Sequence of chain B:
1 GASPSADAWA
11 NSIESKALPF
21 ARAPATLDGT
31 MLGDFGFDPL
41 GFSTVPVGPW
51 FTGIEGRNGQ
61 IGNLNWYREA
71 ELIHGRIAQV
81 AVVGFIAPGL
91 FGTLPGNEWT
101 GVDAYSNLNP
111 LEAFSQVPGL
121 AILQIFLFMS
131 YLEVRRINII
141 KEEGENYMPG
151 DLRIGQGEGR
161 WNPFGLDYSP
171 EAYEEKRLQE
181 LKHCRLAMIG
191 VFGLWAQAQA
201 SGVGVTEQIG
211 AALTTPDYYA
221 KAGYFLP

Interface contacts:
Residue N183 in chain A contacts residue P216 in chain B (closest heavy-atom distance 3.6 Å).
Residue N183 in chain A interacts with residue A212 in chain B (closest heavy-atom distance 3.5 Å).
Residue Y190 in chain A interacts with residue Y219 in chain B (closest heavy-atom distance 5.0 Å).
Residue P184 in chain A contacts residue A212 in chain B (closest heavy-atom distance 3.4 Å).
Residue V186 in chain A is in contact with residue Y219 in chain B (closest heavy-atom distance 3.6 Å).
Residue I185 in chain A interacts with residue T214 in chain B (closest heavy-atom distance 3.9 Å).
Residue I185 in chain A interacts with residue L213 in chain B (closest heavy-atom distance 3.7 Å).
Residue I185 in chain A contacts residue T215 in chain B (closest heavy-atom distance 4.2 Å).
Residue N183 in chain A is in contact with residue T215 in chain B (closest heavy-atom distance 4.3 Å).
Residue N183 in chain A is in contact with residue A211 in chain B (closest heavy-atom distance 4.0 Å).
Residue N183 in chain A is in contact with residue T214 in chain B (closest heavy-atom distance 3.3 Å).
Residue V186 in chain A contacts residue P216 in chain B (closest heavy-atom distance 3.8 Å).
Residue R193 in chain A is in contact with residue Y219 in chain B (closest heavy-atom distance 3.3 Å).
Residue I185 in chain A interacts with residue Y219 in chain B (closest heavy-atom distance 4.6 Å).
Residue P184 in chain A is in contact with residue L213 in chain B (closest heavy-atom distance 4.6 Å).
Residue I185 in chain A contacts residue A212 in chain B (closest heavy-atom distance 3.8 Å).

These two protein chains interact to form a complex.

Sequence of chain A:
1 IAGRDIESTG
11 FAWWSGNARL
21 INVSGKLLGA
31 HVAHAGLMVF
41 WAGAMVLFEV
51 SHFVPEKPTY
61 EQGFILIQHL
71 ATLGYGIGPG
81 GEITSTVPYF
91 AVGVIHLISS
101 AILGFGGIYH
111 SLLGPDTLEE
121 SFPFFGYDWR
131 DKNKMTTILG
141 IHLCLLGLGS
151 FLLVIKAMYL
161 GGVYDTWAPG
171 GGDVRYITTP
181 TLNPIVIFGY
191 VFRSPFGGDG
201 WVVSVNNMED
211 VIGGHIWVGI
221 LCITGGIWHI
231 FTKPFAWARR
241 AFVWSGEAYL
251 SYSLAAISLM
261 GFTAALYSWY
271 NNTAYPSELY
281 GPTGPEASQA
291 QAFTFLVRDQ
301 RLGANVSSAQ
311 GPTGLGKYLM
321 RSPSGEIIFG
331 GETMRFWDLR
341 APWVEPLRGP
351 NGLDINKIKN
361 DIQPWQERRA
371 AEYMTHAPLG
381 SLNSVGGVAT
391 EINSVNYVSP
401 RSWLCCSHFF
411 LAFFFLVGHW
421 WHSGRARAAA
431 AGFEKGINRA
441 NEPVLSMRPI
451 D